Sequence of the first protein:
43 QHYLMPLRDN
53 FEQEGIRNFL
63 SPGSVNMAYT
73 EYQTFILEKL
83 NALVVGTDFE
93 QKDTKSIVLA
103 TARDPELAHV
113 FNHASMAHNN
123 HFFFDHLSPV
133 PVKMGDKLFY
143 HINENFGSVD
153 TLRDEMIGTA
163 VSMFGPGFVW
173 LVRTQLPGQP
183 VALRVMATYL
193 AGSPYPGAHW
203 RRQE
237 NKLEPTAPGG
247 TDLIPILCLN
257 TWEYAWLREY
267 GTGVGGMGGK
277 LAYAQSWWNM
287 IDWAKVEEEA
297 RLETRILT

Interface contacts:
Residue P429 in the second protein contacts residue Q205 in the first protein (closest heavy-atom distance 3.0 Å).
Residue P321 in the second protein contacts residue L249 in the first protein (closest heavy-atom distance 3.4 Å).
Residue E140 in the second protein interacts with residue S150 in the first protein (closest heavy-atom distance 3.5 Å).
Residue P321 in the second protein interacts with residue G245 in the first protein (closest heavy-atom distance 4.2 Å).
Residue N315 in the second protein is in contact with residue A189 in the first protein (closest heavy-atom distance 3.6 Å).
Residue Y312 in the second protein interacts with residue E157 in the first protein (closest heavy-atom distance 4.2 Å).
Residue K323 in the second protein is in contact with residue P179 in the first protein (closest heavy-atom distance 3.9 Å).
Residue Q322 in the second protein is in contact with residue P244 in the first protein (closest heavy-atom distance 3.6 Å).
Residue G426 in the second protein is in contact with residue W202 in the first protein (closest heavy-atom distance 4.1 Å).
Residue V134 in the second protein contacts residue E146 in the first protein (closest heavy-atom distance 3.2 Å).
Residue P321 in the second protein contacts residue G246 in the first protein (closest heavy-atom distance 3.2 Å).
Residue G320 in the second protein is in contact with residue H201 in the first protein (closest heavy-atom distance 3.3 Å).
Residue H316 in the second protein contacts residue R105 in the first protein (closest heavy-atom distance 4.1 Å).
Residue N315 in the second protein is in contact with residue T190 in the first protein (closest heavy-atom distance 4.2 Å).
Residue R308 in the second protein contacts residue D156 in the first protein (closest heavy-atom distance 4.1 Å).
Residue F425 in the second protein is in contact with residue W202 in the first protein (closest heavy-atom distance 3.6 Å).
Residue Y319 in the second protein is in contact with residue H201 in the first protein (closest heavy-atom distance 4.2 Å).
Residue Y312 in the second protein contacts residue R186 in the first protein (closest heavy-atom distance 3.5 Å).
Residue Y312 in the second protein contacts residue V187 in the first protein (closest heavy-atom distance 3.2 Å).
Residue P321 in the second protein is in contact with residue M188 in the first protein (closest heavy-atom distance 3.5 Å).
Residue Y319 in the second protein is in contact with residue P244 in the first protein (closest heavy-atom distance 3.5 Å).
Residue L313 in the second protein is in contact with residue R186 in the first protein (closest heavy-atom distance 3.7 Å).
Residue I412 in the second protein interacts with residue P244 in the first protein (closest heavy-atom distance 3.5 Å).
Residue L313 in the second protein is in contact with residue L249 in the first protein (closest heavy-atom distance 3.9 Å).
Residue R308 in the second protein is in contact with residue T153 in the first protein (closest heavy-atom distance 3.3 Å).
Residue K323 in the second protein interacts with residue G246 in the first protein (closest heavy-atom distance 4.3 Å).
Residue L313 in the second protein is in contact with residue V187 in the first protein (closest heavy-atom distance 3.0 Å).
Residue K323 in the second protein interacts with residue G245 in the first protein (closest heavy-atom distance 2.7 Å).
Residue A311 in the second protein is in contact with residue V187 in the first protein (closest heavy-atom distance 3.2 Å).
Residue P321 in the second protein interacts with residue H201 in the first protein (closest heavy-atom distance 3.5 Å).
Residue I424 in the second protein interacts with residue R204 in the first protein (closest heavy-atom distance 3.5 Å).
Residue K430 in the second protein interacts with residue R204 in the first protein (closest heavy-atom distance 3.5 Å).
Residue K430 in the second protein interacts with residue E206 in the first protein (closest heavy-atom distance 3.6 Å).
Residue I424 in the second protein interacts with residue W202 in the first protein (closest heavy-atom distance 3.1 Å).
Residue A428 in the second protein is in contact with residue R204 in the first protein (closest heavy-atom distance 3.4 Å).
Residue T309 in the second protein interacts with residue F148 in the first protein (closest heavy-atom distance 4.1 Å).
Residue P317 in the second protein is in contact with residue R105 in the first protein (closest heavy-atom distance 2.4 Å).
Residue A311 in the second protein interacts with residue N147 in the first protein (closest heavy-atom distance 4.0 Å).
Residue T309 in the second protein contacts residue E157 in the first protein (closest heavy-atom distance 3.6 Å).
Residue E140 in the second protein is in contact with residue G149 in the first protein (closest heavy-atom distance 4.3 Å).
Residue L313 in the second protein contacts residue V174 in the first protein (closest heavy-atom distance 3.7 Å).
Residue K323 in the second protein interacts with residue L178 in the first protein (closest heavy-atom distance 3.8 Å).
Residue I424 in the second protein contacts residue P244 in the first protein (closest heavy-atom distance 3.8 Å).
Residue A311 in the second protein is in contact with residue L185 in the first protein (closest heavy-atom distance 3.9 Å).
Residue K323 in the second protein contacts residue T247 in the first protein (closest heavy-atom distance 3.4 Å).
Residue K430 in the second protein contacts residue Q205 in the first protein (closest heavy-atom distance 3.5 Å).
Residue I318 in the second protein contacts residue R105 in the first protein (closest heavy-atom distance 3.4 Å).
Residue I318 in the second protein is in contact with residue W202 in the first protein (closest heavy-atom distance 3.4 Å).
Residue R136 in the second protein is in contact with residue G149 in the first protein (closest heavy-atom distance 2.5 Å).
Residue T309 in the second protein contacts residue N147 in the first protein (closest heavy-atom distance 4.2 Å).
Residue I412 in the second protein contacts residue G245 in the first protein (closest heavy-atom distance 4.0 Å).
Residue Q322 in the second protein is in contact with residue G246 in the first protein (closest heavy-atom distance 4.4 Å).
Residue E140 in the second protein is in contact with residue T153 in the first protein (closest heavy-atom distance 2.9 Å).
Residue I318 in the second protein contacts residue H201 in the first protein (closest heavy-atom distance 4.1 Å).
Residue A311 in the second protein interacts with residue R186 in the first protein (closest heavy-atom distance 3.4 Å).
Residue T309 in the second protein is in contact with residue T153 in the first protein (closest heavy-atom distance 3.8 Å).
Residue Y319 in the second protein is in contact with residue A243 in the first protein (closest heavy-atom distance 3.6 Å).
Residue Y319 in the second protein interacts with residue W202 in the first protein (closest heavy-atom distance 3.9 Å).
Residue Q322 in the second protein is in contact with residue G245 in the first protein (closest heavy-atom distance 3.5 Å).
Residue A311 in the second protein interacts with residue F148 in the first protein (closest heavy-atom distance 3.5 Å).

This data describes a binding interaction between two proteins.

Sequence of the second protein:
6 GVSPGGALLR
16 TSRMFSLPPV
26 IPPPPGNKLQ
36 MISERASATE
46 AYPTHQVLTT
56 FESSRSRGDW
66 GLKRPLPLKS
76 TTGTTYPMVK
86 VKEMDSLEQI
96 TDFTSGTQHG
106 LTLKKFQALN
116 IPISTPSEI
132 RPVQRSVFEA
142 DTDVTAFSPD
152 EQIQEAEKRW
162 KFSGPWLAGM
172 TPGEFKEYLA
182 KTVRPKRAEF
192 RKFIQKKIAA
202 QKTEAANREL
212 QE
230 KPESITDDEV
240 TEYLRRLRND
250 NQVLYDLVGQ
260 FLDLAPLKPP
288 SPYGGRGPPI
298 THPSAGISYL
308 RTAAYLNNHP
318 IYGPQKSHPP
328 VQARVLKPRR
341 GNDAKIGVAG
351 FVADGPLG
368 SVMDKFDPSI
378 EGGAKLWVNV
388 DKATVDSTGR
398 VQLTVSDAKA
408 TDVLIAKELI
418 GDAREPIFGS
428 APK